Residue-level contacts at the interface:
Residue N80 in protein 1 contacts residue N80 in protein 2 (closest heavy-atom distance 3.4 Å).
Residue E202 in protein 1 is in contact with residue R77 in protein 2 (closest heavy-atom distance 2.9 Å).
Residue R77 in protein 1 interacts with residue E202 in protein 2 (closest heavy-atom distance 2.7 Å).
Residue L154 in protein 1 is in contact with residue N162 in protein 2 (closest heavy-atom distance 3.6 Å).
Residue T164 in protein 1 interacts with residue L154 in protein 2 (closest heavy-atom distance 3.6 Å).
Residue N104 in protein 1 is in contact with residue Q98 in protein 2 (closest heavy-atom distance 2.8 Å).
Residue Q101 in protein 1 contacts residue Q98 in protein 2 (closest heavy-atom distance 3.2 Å).
Residue G153 in protein 1 is in contact with residue N104 in protein 2 (closest heavy-atom distance 3.5 Å).
Residue F99 in protein 1 contacts residue N80 in protein 2 (closest heavy-atom distance 3.5 Å).
Residue D81 in protein 1 contacts residue R77 in protein 2 (closest heavy-atom distance 3.4 Å).
Residue K3 in protein 1 interacts with residue L95 in protein 2 (closest heavy-atom distance 3.5 Å).
Residue F99 in protein 1 interacts with residue Q101 in protein 2 (closest heavy-atom distance 2.9 Å).
Residue S100 in protein 1 is in contact with residue F99 in protein 2 (closest heavy-atom distance 3.1 Å).
Residue S84 in protein 1 interacts with residue N80 in protein 2 (closest heavy-atom distance 3.0 Å).
Residue Q98 in protein 1 contacts residue Q101 in protein 2 (closest heavy-atom distance 3.2 Å).
Residue R77 in protein 1 interacts with residue S84 in protein 2 (closest heavy-atom distance 3.4 Å).
Residue N104 in protein 1 interacts with residue R134 in protein 2 (closest heavy-atom distance 3.1 Å).
Residue K111 in protein 1 contacts residue D138 in protein 2 (closest heavy-atom distance 3.2 Å).
Residue N104 in protein 1 interacts with residue G153 in protein 2 (closest heavy-atom distance 3.5 Å).
Residue I96 in protein 1 interacts with residue Q107 in protein 2 (closest heavy-atom distance 3.5 Å).
Residue G153 in protein 1 interacts with residue Q107 in protein 2 (closest heavy-atom distance 3.2 Å).
Residue F99 in protein 1 interacts with residue S100 in protein 2 (closest heavy-atom distance 3.1 Å).
Residue N162 in protein 1 interacts with residue G153 in protein 2 (closest heavy-atom distance 3.6 Å).
Residue K2 in protein 1 interacts with residue D136 in protein 2 (closest heavy-atom distance 2.6 Å).
Residue S100 in protein 1 is in contact with residue S100 in protein 2 (closest heavy-atom distance 2.7 Å).
Residue T116 in protein 1 interacts with residue I96 in protein 2 (closest heavy-atom distance 3.5 Å).
Residue L154 in protein 1 contacts residue T164 in protein 2 (closest heavy-atom distance 3.6 Å).
Residue N80 in protein 1 is in contact with residue F99 in protein 2 (closest heavy-atom distance 3.5 Å).
Residue L95 in protein 1 contacts residue K3 in protein 2 (closest heavy-atom distance 3.3 Å).
Residue D136 in protein 1 interacts with residue K2 in protein 2 (closest heavy-atom distance 2.9 Å).
Residue L154 in protein 1 interacts with residue N104 in protein 2 (closest heavy-atom distance 3.4 Å).
Residue I96 in protein 1 contacts residue T116 in protein 2 (closest heavy-atom distance 3.5 Å).
Residue Q98 in protein 1 is in contact with residue N104 in protein 2 (closest heavy-atom distance 2.9 Å).
Residue D81 in protein 1 contacts residue D81 in protein 2 (closest heavy-atom distance 3.2 Å).
Residue N162 in protein 1 contacts residue L154 in protein 2 (closest heavy-atom distance 3.5 Å).
Residue Q98 in protein 1 is in contact with residue Q107 in protein 2 (closest heavy-atom distance 3.6 Å).
Residue Q107 in protein 1 interacts with residue G153 in protein 2 (closest heavy-atom distance 3.2 Å).
Residue S74 in protein 1 interacts with residue E202 in protein 2 (closest heavy-atom distance 2.4 Å).
Residue F109 in protein 1 interacts with residue E151 in protein 2 (closest heavy-atom distance 3.4 Å).
Residue Q101 in protein 1 contacts residue F99 in protein 2 (closest heavy-atom distance 2.9 Å).
Residue N80 in protein 1 interacts with residue S84 in protein 2 (closest heavy-atom distance 3.0 Å).
Residue P152 in protein 1 is in contact with residue T116 in protein 2 (closest heavy-atom distance 3.6 Å).
Residue G94 in protein 1 interacts with residue K3 in protein 2 (closest heavy-atom distance 3.4 Å).
Residue R134 in protein 1 interacts with residue N104 in protein 2 (closest heavy-atom distance 3.1 Å).
Residue E151 in protein 1 is in contact with residue F109 in protein 2 (closest heavy-atom distance 3.5 Å).
Residue Q107 in protein 1 is in contact with residue I96 in protein 2 (closest heavy-atom distance 3.5 Å).
Residue N168 in protein 1 interacts with residue H165 in protein 2 (closest heavy-atom distance 3.5 Å).
Residue T116 in protein 1 interacts with residue P152 in protein 2 (closest heavy-atom distance 3.6 Å).
Residue N104 in protein 1 is in contact with residue L154 in protein 2 (closest heavy-atom distance 3.4 Å).
Residue Q88 in protein 1 interacts with residue V73 in protein 2 (closest heavy-atom distance 3.6 Å).
Residue E151 in protein 1 contacts residue K111 in protein 2 (closest heavy-atom distance 3.5 Å).
Residue Y193 in protein 1 interacts with residue V73 in protein 2 (closest heavy-atom distance 3.4 Å).
Residue S84 in protein 1 contacts residue R77 in protein 2 (closest heavy-atom distance 3.4 Å).
Residue H165 in protein 1 contacts residue N168 in protein 2 (closest heavy-atom distance 3.2 Å).
Residue Q98 in protein 1 is in contact with residue L102 in protein 2 (closest heavy-atom distance 2.9 Å).
Residue V73 in protein 1 interacts with residue Y193 in protein 2 (closest heavy-atom distance 3.4 Å).
Residue I118 in protein 1 is in contact with residue I96 in protein 2 (closest heavy-atom distance 3.4 Å).
Residue R77 in protein 1 interacts with residue D81 in protein 2 (closest heavy-atom distance 3.6 Å).
Residue E202 in protein 1 contacts residue S74 in protein 2 (closest heavy-atom distance 2.5 Å).
Residue L102 in protein 1 is in contact with residue Q98 in protein 2 (closest heavy-atom distance 3.0 Å).

Sequence of protein 1:
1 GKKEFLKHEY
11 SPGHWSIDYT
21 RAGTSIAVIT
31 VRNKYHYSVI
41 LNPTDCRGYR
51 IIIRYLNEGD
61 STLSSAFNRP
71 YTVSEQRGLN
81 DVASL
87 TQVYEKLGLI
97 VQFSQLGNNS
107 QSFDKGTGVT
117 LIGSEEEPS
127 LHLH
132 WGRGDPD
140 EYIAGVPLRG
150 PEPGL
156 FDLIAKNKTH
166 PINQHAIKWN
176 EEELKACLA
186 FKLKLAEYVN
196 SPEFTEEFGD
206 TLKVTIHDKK

These two protein chains interact to form a complex.

Sequence of protein 2:
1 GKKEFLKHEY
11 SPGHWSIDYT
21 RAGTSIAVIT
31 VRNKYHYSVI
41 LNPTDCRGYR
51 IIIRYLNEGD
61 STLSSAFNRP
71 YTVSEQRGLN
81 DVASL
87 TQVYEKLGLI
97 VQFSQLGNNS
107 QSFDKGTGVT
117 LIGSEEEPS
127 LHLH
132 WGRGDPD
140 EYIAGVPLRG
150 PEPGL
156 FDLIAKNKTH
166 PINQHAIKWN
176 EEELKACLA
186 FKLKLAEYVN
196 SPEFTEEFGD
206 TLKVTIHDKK